Residue-level contacts at the interface:
Residue W96 in the second protein contacts residue D10 in the first protein (closest heavy-atom distance 4.9 Å).
Residue S95 in the second protein interacts with residue G8 in the first protein (closest heavy-atom distance 3.1 Å).
Residue S95 in the second protein is in contact with residue L7 in the first protein (closest heavy-atom distance 3.5 Å).
Residue W96 in the second protein is in contact with residue K9 in the first protein (closest heavy-atom distance 3.0 Å).
Residue Q27 in the second protein is in contact with residue K9 in the first protein (closest heavy-atom distance 3.6 Å).
Residue F36 in the second protein interacts with residue L11 in the first protein (closest heavy-atom distance 4.0 Å).
Residue S32 in the second protein contacts residue L11 in the first protein (closest heavy-atom distance 3.9 Å).
Residue W96 in the second protein is in contact with residue L7 in the first protein (closest heavy-atom distance 3.6 Å).
Residue E97 in the second protein interacts with residue G8 in the first protein (closest heavy-atom distance 5.0 Å).
Residue E97 in the second protein interacts with residue L7 in the first protein (closest heavy-atom distance 4.3 Å).
Residue M98 in the second protein contacts residue L7 in the first protein (closest heavy-atom distance 4.2 Å).
Residue E97 in the second protein contacts residue K9 in the first protein (closest heavy-atom distance 2.3 Å).
Residue S95 in the second protein contacts residue V6 in the first protein (closest heavy-atom distance 4.0 Å).
Residue T31 in the second protein interacts with residue G8 in the first protein (closest heavy-atom distance 3.5 Å).
Residue L100 in the second protein interacts with residue L7 in the first protein (closest heavy-atom distance 4.6 Å).
Residue Y54 in the second protein contacts residue V6 in the first protein (closest heavy-atom distance 4.3 Å).
Residue T31 in the second protein is in contact with residue L12 in the first protein (closest heavy-atom distance 3.4 Å).
Residue F36 in the second protein contacts residue V6 in the first protein (closest heavy-atom distance 4.1 Å).
Residue W96 in the second protein is in contact with residue L12 in the first protein (closest heavy-atom distance 3.7 Å).
Residue F36 in the second protein is in contact with residue G8 in the first protein (closest heavy-atom distance 3.6 Å).
Residue T31 in the second protein contacts residue L11 in the first protein (closest heavy-atom distance 4.0 Å).
Residue W96 in the second protein contacts residue G8 in the first protein (closest heavy-atom distance 3.2 Å).
Residue M98 in the second protein is in contact with residue Q5 in the first protein (closest heavy-atom distance 3.5 Å).
Residue F36 in the second protein is in contact with residue L7 in the first protein (closest heavy-atom distance 4.3 Å).

Sequence of the first protein:
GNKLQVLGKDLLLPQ

The following describes two proteins that form a bound complex.

Sequence of the second protein:
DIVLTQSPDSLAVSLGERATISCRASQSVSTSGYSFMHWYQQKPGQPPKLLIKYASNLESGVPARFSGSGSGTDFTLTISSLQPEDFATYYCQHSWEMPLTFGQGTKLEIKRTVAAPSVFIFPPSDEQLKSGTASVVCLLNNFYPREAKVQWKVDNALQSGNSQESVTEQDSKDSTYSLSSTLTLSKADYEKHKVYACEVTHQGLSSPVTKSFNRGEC